These two protein chains interact to form a complex.

Sequence of protein 2:
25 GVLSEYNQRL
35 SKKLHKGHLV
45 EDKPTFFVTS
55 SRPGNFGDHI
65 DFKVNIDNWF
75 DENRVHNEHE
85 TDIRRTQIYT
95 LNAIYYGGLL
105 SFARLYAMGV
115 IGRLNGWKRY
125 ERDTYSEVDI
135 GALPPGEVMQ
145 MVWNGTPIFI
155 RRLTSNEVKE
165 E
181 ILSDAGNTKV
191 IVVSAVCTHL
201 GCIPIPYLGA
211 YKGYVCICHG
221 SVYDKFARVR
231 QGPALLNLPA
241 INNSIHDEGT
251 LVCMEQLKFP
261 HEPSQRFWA

Interface contacts:
Residue Y30 in protein 2 contacts residue M75 in protein 1 (closest heavy-atom distance 3.7 Å).
Residue G41 in protein 2 contacts residue H73 in protein 1 (closest heavy-atom distance 3.4 Å).
Residue F60 in protein 2 interacts with residue I59 in protein 1 (closest heavy-atom distance 3.9 Å).
Residue T53 in protein 2 interacts with residue H61 in protein 1 (closest heavy-atom distance 3.4 Å).
Residue K40 in protein 2 is in contact with residue Q90 in protein 1 (closest heavy-atom distance 3.0 Å).
Residue V79 in protein 2 contacts residue N67 in protein 1 (closest heavy-atom distance 3.5 Å).
Residue R78 in protein 2 is in contact with residue R63 in protein 1 (closest heavy-atom distance 3.1 Å).
Residue T85 in protein 2 interacts with residue N67 in protein 1 (closest heavy-atom distance 3.4 Å).
Residue L95 in protein 2 contacts residue I70 in protein 1 (closest heavy-atom distance 4.1 Å).
Residue G41 in protein 2 contacts residue R86 in protein 1 (closest heavy-atom distance 4.2 Å).
Residue N77 in protein 2 is in contact with residue F69 in protein 1 (closest heavy-atom distance 2.9 Å).
Residue F60 in protein 2 is in contact with residue G57 in protein 1 (closest heavy-atom distance 4.0 Å).
Residue N59 in protein 2 contacts residue R56 in protein 1 (closest heavy-atom distance 4.2 Å).
Residue I92 in protein 2 contacts residue P65 in protein 1 (closest heavy-atom distance 4.1 Å).
Residue Y30 in protein 2 contacts residue F79 in protein 1 (closest heavy-atom distance 2.5 Å).
Residue N77 in protein 2 interacts with residue Q68 in protein 1 (closest heavy-atom distance 3.3 Å).
Residue L38 in protein 2 is in contact with residue G77 in protein 1 (closest heavy-atom distance 4.0 Å).
Residue R78 in protein 2 contacts residue F69 in protein 1 (closest heavy-atom distance 3.1 Å).
Residue L34 in protein 2 is in contact with residue G77 in protein 1 (closest heavy-atom distance 3.7 Å).
Residue F60 in protein 2 contacts residue R56 in protein 1 (closest heavy-atom distance 3.4 Å).
Residue R33 in protein 2 interacts with residue G78 in protein 1 (closest heavy-atom distance 4.1 Å).
Residue F60 in protein 2 is in contact with residue F58 in protein 1 (closest heavy-atom distance 4.2 Å).
Residue H42 in protein 2 interacts with residue H73 in protein 1 (closest heavy-atom distance 3.9 Å).
Residue N77 in protein 2 is in contact with residue F72 in protein 1 (closest heavy-atom distance 3.6 Å).
Residue F74 in protein 2 contacts residue H61 in protein 1 (closest heavy-atom distance 3.5 Å).
Residue N81 in protein 2 contacts residue N67 in protein 1 (closest heavy-atom distance 3.4 Å).
Residue L43 in protein 2 interacts with residue H73 in protein 1 (closest heavy-atom distance 3.0 Å).
Residue H42 in protein 2 interacts with residue R86 in protein 1 (closest heavy-atom distance 3.8 Å).
Residue F74 in protein 2 is in contact with residue S62 in protein 1 (closest heavy-atom distance 4.0 Å).
Residue D75 in protein 2 interacts with residue R63 in protein 1 (closest heavy-atom distance 4.1 Å).
Residue E76 in protein 2 is in contact with residue F69 in protein 1 (closest heavy-atom distance 3.8 Å).
Residue L43 in protein 2 interacts with residue F72 in protein 1 (closest heavy-atom distance 4.1 Å).
Residue E82 in protein 2 interacts with residue N67 in protein 1 (closest heavy-atom distance 3.7 Å).
Residue T53 in protein 2 interacts with residue I59 in protein 1 (closest heavy-atom distance 3.8 Å).
Residue R33 in protein 2 contacts residue L76 in protein 1 (closest heavy-atom distance 3.5 Å).
Residue R33 in protein 2 interacts with residue H73 in protein 1 (closest heavy-atom distance 4.1 Å).
Residue F74 in protein 2 contacts residue R63 in protein 1 (closest heavy-atom distance 2.3 Å).
Residue R33 in protein 2 is in contact with residue G77 in protein 1 (closest heavy-atom distance 2.9 Å).
Residue R33 in protein 2 interacts with residue N71 in protein 1 (closest heavy-atom distance 3.0 Å).
Residue R33 in protein 2 interacts with residue M75 in protein 1 (closest heavy-atom distance 3.5 Å).
Residue R33 in protein 2 contacts residue F74 in protein 1 (closest heavy-atom distance 3.0 Å).
Residue R88 in protein 2 contacts residue S66 in protein 1 (closest heavy-atom distance 3.1 Å).
Residue E76 in protein 2 interacts with residue F72 in protein 1 (closest heavy-atom distance 3.8 Å).
Residue L38 in protein 2 contacts residue L76 in protein 1 (closest heavy-atom distance 3.5 Å).
Residue V79 in protein 2 is in contact with residue Q68 in protein 1 (closest heavy-atom distance 3.8 Å).
Residue N77 in protein 2 contacts residue N67 in protein 1 (closest heavy-atom distance 4.2 Å).
Residue R78 in protein 2 contacts residue N67 in protein 1 (closest heavy-atom distance 3.7 Å).
Residue L34 in protein 2 contacts residue G78 in protein 1 (closest heavy-atom distance 3.7 Å).
Residue W73 in protein 2 interacts with residue F72 in protein 1 (closest heavy-atom distance 4.0 Å).
Residue R88 in protein 2 interacts with residue Q68 in protein 1 (closest heavy-atom distance 3.1 Å).
Residue R56 in protein 2 interacts with residue I59 in protein 1 (closest heavy-atom distance 4.1 Å).
Residue R88 in protein 2 is in contact with residue F69 in protein 1 (closest heavy-atom distance 4.0 Å).
Residue Y30 in protein 2 contacts residue G78 in protein 1 (closest heavy-atom distance 3.2 Å).
Residue K36 in protein 2 contacts residue L76 in protein 1 (closest heavy-atom distance 3.7 Å).
Residue V79 in protein 2 contacts residue F69 in protein 1 (closest heavy-atom distance 3.9 Å).
Residue I92 in protein 2 interacts with residue S66 in protein 1 (closest heavy-atom distance 4.1 Å).
Residue N81 in protein 2 interacts with residue S66 in protein 1 (closest heavy-atom distance 3.2 Å).
Residue Q91 in protein 2 is in contact with residue I70 in protein 1 (closest heavy-atom distance 4.1 Å).
Residue T85 in protein 2 is in contact with residue S66 in protein 1 (closest heavy-atom distance 3.2 Å).
Residue R88 in protein 2 contacts residue I70 in protein 1 (closest heavy-atom distance 3.3 Å).

Sequence of protein 1:
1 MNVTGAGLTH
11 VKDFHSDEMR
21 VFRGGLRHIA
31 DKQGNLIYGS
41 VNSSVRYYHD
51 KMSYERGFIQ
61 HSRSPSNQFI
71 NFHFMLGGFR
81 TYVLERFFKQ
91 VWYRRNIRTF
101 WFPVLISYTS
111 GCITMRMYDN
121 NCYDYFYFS